Sequence of protein 2:
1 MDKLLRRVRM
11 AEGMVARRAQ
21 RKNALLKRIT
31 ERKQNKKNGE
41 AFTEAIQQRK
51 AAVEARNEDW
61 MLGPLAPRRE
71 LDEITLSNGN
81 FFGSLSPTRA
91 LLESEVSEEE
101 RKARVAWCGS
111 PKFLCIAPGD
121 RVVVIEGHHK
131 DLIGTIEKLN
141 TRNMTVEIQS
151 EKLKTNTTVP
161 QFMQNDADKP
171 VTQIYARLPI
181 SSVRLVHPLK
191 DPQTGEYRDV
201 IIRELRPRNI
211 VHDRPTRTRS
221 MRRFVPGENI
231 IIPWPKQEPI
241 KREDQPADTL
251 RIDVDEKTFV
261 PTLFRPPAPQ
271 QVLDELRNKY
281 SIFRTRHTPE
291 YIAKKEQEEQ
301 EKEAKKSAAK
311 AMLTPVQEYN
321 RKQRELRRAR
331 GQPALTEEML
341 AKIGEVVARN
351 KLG

The following describes two proteins that form a bound complex.

Residue-level contacts at the interface:
Residue L92 in protein 2 interacts with residue L439 in protein 1 (closest heavy-atom distance 3.7 Å).
Residue R203 in protein 2 interacts with residue E147 in protein 1 (closest heavy-atom distance 3.4 Å).
Residue R203 in protein 2 contacts residue G149 in protein 1 (closest heavy-atom distance 2.8 Å).
Residue D131 in protein 2 contacts residue S141 in protein 1 (closest heavy-atom distance 3.3 Å).
Residue P188 in protein 2 contacts residue Y136 in protein 1 (closest heavy-atom distance 3.3 Å).
Residue N229 in protein 2 is in contact with residue G120 in protein 1 (closest heavy-atom distance 2.5 Å).
Residue R49 in protein 2 is in contact with residue Y433 in protein 1 (closest heavy-atom distance 3.6 Å).
Residue R222 in protein 2 interacts with residue R124 in protein 1 (closest heavy-atom distance 3.0 Å).
Residue D131 in protein 2 interacts with residue A143 in protein 1 (closest heavy-atom distance 2.8 Å).
Residue E228 in protein 2 contacts residue I148 in protein 1 (closest heavy-atom distance 3.5 Å).
Residue F42 in protein 2 interacts with residue S441 in protein 1 (closest heavy-atom distance 3.7 Å).
Residue H187 in protein 2 interacts with residue P128 in protein 1 (closest heavy-atom distance 3.6 Å).
Residue E196 in protein 2 is in contact with residue N135 in protein 1 (closest heavy-atom distance 2.8 Å).
Residue P188 in protein 2 contacts residue I131 in protein 1 (closest heavy-atom distance 3.5 Å).
Residue I201 in protein 2 interacts with residue E147 in protein 1 (closest heavy-atom distance 3.5 Å).
Residue P233 in protein 2 is in contact with residue A125 in protein 1 (closest heavy-atom distance 3.0 Å).
Residue Y197 in protein 2 contacts residue D133 in protein 1 (closest heavy-atom distance 3.0 Å).
Residue G227 in protein 2 is in contact with residue W154 in protein 1 (closest heavy-atom distance 3.1 Å).
Residue I202 in protein 2 contacts residue I148 in protein 1 (closest heavy-atom distance 3.6 Å).
Residue R104 in protein 2 contacts residue W438 in protein 1 (closest heavy-atom distance 2.8 Å).
Residue V225 in protein 2 interacts with residue G149 in protein 1 (closest heavy-atom distance 3.7 Å).
Residue F42 in protein 2 contacts residue L436 in protein 1 (closest heavy-atom distance 3.4 Å).
Residue R203 in protein 2 is in contact with residue I148 in protein 1 (closest heavy-atom distance 2.7 Å).
Residue F42 in protein 2 interacts with residue L439 in protein 1 (closest heavy-atom distance 3.5 Å).
Residue I231 in protein 2 is in contact with residue T123 in protein 1 (closest heavy-atom distance 2.5 Å).
Residue H187 in protein 2 interacts with residue D126 in protein 1 (closest heavy-atom distance 3.6 Å).
Residue G227 in protein 2 is in contact with residue M151 in protein 1 (closest heavy-atom distance 3.6 Å).
Residue D131 in protein 2 interacts with residue G142 in protein 1 (closest heavy-atom distance 2.8 Å).
Residue I230 in protein 2 interacts with residue T123 in protein 1 (closest heavy-atom distance 3.4 Å).
Residue L189 in protein 2 is in contact with residue I148 in protein 1 (closest heavy-atom distance 3.3 Å).
Residue P179 in protein 2 interacts with residue W438 in protein 1 (closest heavy-atom distance 3.8 Å).
Residue E126 in protein 2 contacts residue W438 in protein 1 (closest heavy-atom distance 3.2 Å).
Residue E100 in protein 2 contacts residue G440 in protein 1 (closest heavy-atom distance 2.9 Å).
Residue R198 in protein 2 is in contact with residue Q146 in protein 1 (closest heavy-atom distance 3.3 Å).
Residue I133 in protein 2 interacts with residue S141 in protein 1 (closest heavy-atom distance 3.4 Å).
Residue W60 in protein 2 is in contact with residue R420 in protein 1 (closest heavy-atom distance 3.5 Å).
Residue L92 in protein 2 interacts with residue W438 in protein 1 (closest heavy-atom distance 3.6 Å).
Residue R89 in protein 2 is in contact with residue E435 in protein 1 (closest heavy-atom distance 3.1 Å).
Residue N229 in protein 2 is in contact with residue P122 in protein 1 (closest heavy-atom distance 3.2 Å).
Residue I231 in protein 2 is in contact with residue R124 in protein 1 (closest heavy-atom distance 3.8 Å).
Residue A45 in protein 2 is in contact with residue Y433 in protein 1 (closest heavy-atom distance 3.1 Å).
Residue L178 in protein 2 is in contact with residue W438 in protein 1 (closest heavy-atom distance 3.5 Å).
Residue G227 in protein 2 interacts with residue P119 in protein 1 (closest heavy-atom distance 3.3 Å).
Residue V200 in protein 2 interacts with residue Q146 in protein 1 (closest heavy-atom distance 3.5 Å).
Residue Y197 in protein 2 contacts residue I131 in protein 1 (closest heavy-atom distance 3.3 Å).
Residue I201 in protein 2 contacts residue I148 in protein 1 (closest heavy-atom distance 2.9 Å).
Residue I230 in protein 2 interacts with residue A125 in protein 1 (closest heavy-atom distance 3.6 Å).
Residue Y197 in protein 2 contacts residue Y136 in protein 1 (closest heavy-atom distance 3.4 Å).
Residue I231 in protein 2 is in contact with residue A125 in protein 1 (closest heavy-atom distance 3.2 Å).
Residue E126 in protein 2 interacts with residue K437 in protein 1 (closest heavy-atom distance 2.7 Å).
Residue I133 in protein 2 interacts with residue G142 in protein 1 (closest heavy-atom distance 3.5 Å).
Residue N229 in protein 2 contacts residue P119 in protein 1 (closest heavy-atom distance 3.6 Å).
Residue A41 in protein 2 contacts residue L439 in protein 1 (closest heavy-atom distance 3.5 Å).
Residue N229 in protein 2 interacts with residue T123 in protein 1 (closest heavy-atom distance 2.8 Å).
Residue I133 in protein 2 is in contact with residue A139 in protein 1 (closest heavy-atom distance 3.8 Å).
Residue F42 in protein 2 is in contact with residue G440 in protein 1 (closest heavy-atom distance 3.8 Å).
Residue D199 in protein 2 is in contact with residue A139 in protein 1 (closest heavy-atom distance 3.0 Å).
Residue D199 in protein 2 is in contact with residue L145 in protein 1 (closest heavy-atom distance 3.5 Å).
Residue I201 in protein 2 contacts residue Q146 in protein 1 (closest heavy-atom distance 2.8 Å).
Residue D199 in protein 2 is in contact with residue Y136 in protein 1 (closest heavy-atom distance 3.3 Å).

Sequence of protein 1:
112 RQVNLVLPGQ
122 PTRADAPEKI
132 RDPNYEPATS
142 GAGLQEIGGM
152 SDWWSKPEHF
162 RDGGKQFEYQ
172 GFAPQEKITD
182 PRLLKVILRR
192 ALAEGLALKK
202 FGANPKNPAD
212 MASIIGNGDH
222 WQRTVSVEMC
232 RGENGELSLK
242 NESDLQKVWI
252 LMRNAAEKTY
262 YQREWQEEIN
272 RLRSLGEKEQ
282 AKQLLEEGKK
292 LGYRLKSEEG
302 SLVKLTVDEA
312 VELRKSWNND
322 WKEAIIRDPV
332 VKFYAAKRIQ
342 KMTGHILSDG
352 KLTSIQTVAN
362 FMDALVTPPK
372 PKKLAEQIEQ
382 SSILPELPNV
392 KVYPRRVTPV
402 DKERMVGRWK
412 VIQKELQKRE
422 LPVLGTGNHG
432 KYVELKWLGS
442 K